Residue-level contacts at the interface:
Residue P79 in protein 1 contacts residue Q24 in protein 2 (closest heavy-atom distance 3.4 Å).
Residue T68 in protein 1 interacts with residue R20 in protein 2 (closest heavy-atom distance 3.1 Å).
Residue N48 in protein 1 interacts with residue D36 in protein 2 (closest heavy-atom distance 3.3 Å).
Residue N80 in protein 1 contacts residue Q24 in protein 2 (closest heavy-atom distance 3.0 Å).
Residue V67 in protein 1 is in contact with residue M22 in protein 2 (closest heavy-atom distance 2.9 Å).
Residue A74 in protein 1 contacts residue M22 in protein 2 (closest heavy-atom distance 3.6 Å).
Residue G49 in protein 1 contacts residue D36 in protein 2 (closest heavy-atom distance 3.0 Å).
Residue S56 in protein 1 contacts residue V32 in protein 2 (closest heavy-atom distance 3.5 Å).
Residue N88 in protein 1 is in contact with residue K31 in protein 2 (closest heavy-atom distance 2.9 Å).
Residue I44 in protein 1 interacts with residue T33 in protein 2 (closest heavy-atom distance 3.7 Å).
Residue I60 in protein 1 contacts residue R29 in protein 2 (closest heavy-atom distance 3.7 Å).
Residue N80 in protein 1 contacts residue G25 in protein 2 (closest heavy-atom distance 2.9 Å).
Residue H53 in protein 1 contacts residue L37 in protein 2 (closest heavy-atom distance 3.5 Å).
Residue P79 in protein 1 is in contact with residue L23 in protein 2 (closest heavy-atom distance 3.5 Å).
Residue A12 in protein 1 contacts residue L27 in protein 2 (closest heavy-atom distance 3.7 Å).
Residue G13 in protein 1 is in contact with residue Q24 in protein 2 (closest heavy-atom distance 3.5 Å).
Residue G58 in protein 1 interacts with residue V32 in protein 2 (closest heavy-atom distance 3.0 Å).
Residue F84 in protein 1 interacts with residue R29 in protein 2 (closest heavy-atom distance 3.5 Å).
Residue N88 in protein 1 is in contact with residue T33 in protein 2 (closest heavy-atom distance 3.6 Å).
Residue F66 in protein 1 contacts residue M22 in protein 2 (closest heavy-atom distance 3.2 Å).
Residue V47 in protein 1 is in contact with residue H34 in protein 2 (closest heavy-atom distance 3.1 Å).
Residue D59 in protein 1 interacts with residue V32 in protein 2 (closest heavy-atom distance 2.9 Å).
Residue A64 in protein 1 interacts with residue G25 in protein 2 (closest heavy-atom distance 3.4 Å).
Residue I45 in protein 1 is in contact with residue V30 in protein 2 (closest heavy-atom distance 3.6 Å).
Residue S46 in protein 1 is in contact with residue H34 in protein 2 (closest heavy-atom distance 3.2 Å).
Residue F8 in protein 1 contacts residue L27 in protein 2 (closest heavy-atom distance 3.5 Å).
Residue V57 in protein 1 is in contact with residue V32 in protein 2 (closest heavy-atom distance 3.6 Å).
Residue A82 in protein 1 interacts with residue H28 in protein 2 (closest heavy-atom distance 2.9 Å).
Residue V47 in protein 1 interacts with residue D36 in protein 2 (closest heavy-atom distance 3.0 Å).
Residue I45 in protein 1 is in contact with residue T33 in protein 2 (closest heavy-atom distance 2.9 Å).
Residue D71 in protein 1 contacts residue M18 in protein 2 (closest heavy-atom distance 3.2 Å).
Residue W77 in protein 1 interacts with residue L23 in protein 2 (closest heavy-atom distance 2.8 Å).
Residue N80 in protein 1 is in contact with residue K26 in protein 2 (closest heavy-atom distance 3.0 Å).
Residue P70 in protein 1 is in contact with residue M18 in protein 2 (closest heavy-atom distance 3.7 Å).
Residue I45 in protein 1 interacts with residue H34 in protein 2 (closest heavy-atom distance 3.3 Å).
Residue V61 in protein 1 contacts residue R29 in protein 2 (closest heavy-atom distance 3.1 Å).
Residue I62 in protein 1 interacts with residue L27 in protein 2 (closest heavy-atom distance 3.4 Å).
Residue G49 in protein 1 is in contact with residue L37 in protein 2 (closest heavy-atom distance 3.5 Å).
Residue F84 in protein 1 is in contact with residue H28 in protein 2 (closest heavy-atom distance 3.3 Å).
Residue I45 in protein 1 is in contact with residue K31 in protein 2 (closest heavy-atom distance 3.7 Å).
Residue V67 in protein 1 interacts with residue T21 in protein 2 (closest heavy-atom distance 3.6 Å).
Residue T68 in protein 1 interacts with residue I19 in protein 2 (closest heavy-atom distance 3.5 Å).
Residue I60 in protein 1 is in contact with residue V30 in protein 2 (closest heavy-atom distance 3.6 Å).
Residue A82 in protein 1 is in contact with residue K26 in protein 2 (closest heavy-atom distance 3.0 Å).
Residue A12 in protein 1 interacts with residue Q24 in protein 2 (closest heavy-atom distance 3.0 Å).
Residue V61 in protein 1 is in contact with residue V30 in protein 2 (closest heavy-atom distance 2.9 Å).
Residue N88 in protein 1 is in contact with residue V30 in protein 2 (closest heavy-atom distance 3.5 Å).
Residue A12 in protein 1 contacts residue G25 in protein 2 (closest heavy-atom distance 3.6 Å).
Residue D71 in protein 1 interacts with residue R20 in protein 2 (closest heavy-atom distance 2.7 Å).
Residue N48 in protein 1 is in contact with residue Y39 in protein 2 (closest heavy-atom distance 3.6 Å).
Residue F66 in protein 1 interacts with residue L23 in protein 2 (closest heavy-atom distance 3.6 Å).
Residue I63 in protein 1 is in contact with residue K26 in protein 2 (closest heavy-atom distance 3.2 Å).
Residue V81 in protein 1 contacts residue K26 in protein 2 (closest heavy-atom distance 3.5 Å).
Residue M69 in protein 1 is in contact with residue R20 in protein 2 (closest heavy-atom distance 2.9 Å).
Residue S65 in protein 1 interacts with residue Q24 in protein 2 (closest heavy-atom distance 2.8 Å).
Residue V47 in protein 1 is in contact with residue A35 in protein 2 (closest heavy-atom distance 3.3 Å).
Residue D59 in protein 1 is in contact with residue K31 in protein 2 (closest heavy-atom distance 3.4 Å).
Residue S65 in protein 1 is in contact with residue G25 in protein 2 (closest heavy-atom distance 3.0 Å).
Residue V67 in protein 1 contacts residue Q24 in protein 2 (closest heavy-atom distance 3.6 Å).
Residue I63 in protein 1 is in contact with residue L27 in protein 2 (closest heavy-atom distance 2.9 Å).

Sequence of protein 2:
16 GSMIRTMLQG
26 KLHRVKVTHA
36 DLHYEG

Sequence of protein 1:
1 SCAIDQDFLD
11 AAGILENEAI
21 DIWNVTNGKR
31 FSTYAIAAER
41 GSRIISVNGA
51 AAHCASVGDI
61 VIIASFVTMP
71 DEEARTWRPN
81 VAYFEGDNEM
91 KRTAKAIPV

These two protein chains interact to form a complex.